Sequence of protein 2:
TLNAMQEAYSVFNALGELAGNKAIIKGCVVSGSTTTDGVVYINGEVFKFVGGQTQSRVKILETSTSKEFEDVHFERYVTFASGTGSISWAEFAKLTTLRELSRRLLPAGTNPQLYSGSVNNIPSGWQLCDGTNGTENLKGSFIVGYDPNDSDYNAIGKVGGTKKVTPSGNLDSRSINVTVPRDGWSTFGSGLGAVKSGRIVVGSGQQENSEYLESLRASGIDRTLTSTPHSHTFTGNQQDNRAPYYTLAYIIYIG

Contacts between the two chains:
Residue P266 in protein 2 contacts residue F164 in protein 1 (closest heavy-atom distance 3.0 Å).
Residue S241 in protein 2 contacts residue I222 in protein 1 (closest heavy-atom distance 2.8 Å).
Residue S124 in protein 2 interacts with residue T118 in protein 1 (closest heavy-atom distance 3.0 Å).
Residue R264 in protein 2 interacts with residue Y175 in protein 1 (closest heavy-atom distance 2.8 Å).
Residue L136 in protein 2 contacts residue N133 in protein 1 (closest heavy-atom distance 2.9 Å).
Residue R264 in protein 2 interacts with residue T184 in protein 1 (closest heavy-atom distance 2.9 Å).
Residue G227 in protein 2 is in contact with residue V217 in protein 1 (closest heavy-atom distance 3.0 Å).
Residue T255 in protein 2 contacts residue R196 in protein 1 (closest heavy-atom distance 2.7 Å).
Residue L120 in protein 2 interacts with residue L35 in protein 1 (closest heavy-atom distance 2.9 Å).
Residue G162 in protein 2 is in contact with residue G167 in protein 1 (closest heavy-atom distance 2.8 Å).
Residue S237 in protein 2 interacts with residue S226 in protein 1 (closest heavy-atom distance 3.0 Å).
Residue R239 in protein 2 contacts residue V224 in protein 1 (closest heavy-atom distance 2.9 Å).
Residue Y268 in protein 2 is in contact with residue F164 in protein 1 (closest heavy-atom distance 3.0 Å).
Residue S163 in protein 2 is in contact with residue G167 in protein 1 (closest heavy-atom distance 2.9 Å).
Residue T257 in protein 2 interacts with residue N192 in protein 1 (closest heavy-atom distance 2.8 Å).
Residue V223 in protein 2 is in contact with residue V223 in protein 1 (closest heavy-atom distance 3.0 Å).
Residue Y268 in protein 2 interacts with residue E158 in protein 1 (closest heavy-atom distance 2.6 Å).
Residue R245 in protein 2 contacts residue D205 in protein 1 (closest heavy-atom distance 2.7 Å).
Residue Y267 in protein 2 interacts with residue G182 in protein 1 (closest heavy-atom distance 2.9 Å).
Residue R121 in protein 2 contacts residue E113 in protein 1 (closest heavy-atom distance 2.6 Å).
Residue R204 in protein 2 is in contact with residue I222 in protein 1 (closest heavy-atom distance 2.9 Å).
Residue K185 in protein 2 is in contact with residue D174 in protein 1 (closest heavy-atom distance 2.9 Å).
Residue T269 in protein 2 is in contact with residue K180 in protein 1 (closest heavy-atom distance 2.9 Å).
Residue S253 in protein 2 is in contact with residue R196 in protein 1 (closest heavy-atom distance 3.1 Å).
Residue R264 in protein 2 interacts with residue N263 in protein 1 (closest heavy-atom distance 3.0 Å).
Residue T255 in protein 2 contacts residue D194 in protein 1 (closest heavy-atom distance 2.7 Å).
Residue Q135 in protein 2 interacts with residue Q135 in protein 1 (closest heavy-atom distance 2.8 Å).
Residue N259 in protein 2 is in contact with residue S190 in protein 1 (closest heavy-atom distance 2.9 Å).
Residue R264 in protein 2 is in contact with residue D174 in protein 1 (closest heavy-atom distance 2.9 Å).
Residue E236 in protein 2 is in contact with residue E230 in protein 1 (closest heavy-atom distance 2.9 Å).
Residue H252 in protein 2 contacts residue H252 in protein 1 (closest heavy-atom distance 3.1 Å).
Residue S146 in protein 2 interacts with residue R125 in protein 1 (closest heavy-atom distance 2.6 Å).
Residue G225 in protein 2 interacts with residue R221 in protein 1 (closest heavy-atom distance 3.0 Å).
Residue Q135 in protein 2 interacts with residue N133 in protein 1 (closest heavy-atom distance 2.9 Å).
Residue S237 in protein 2 contacts residue E230 in protein 1 (closest heavy-atom distance 2.7 Å).
Residue G225 in protein 2 is in contact with residue G220 in protein 1 (closest heavy-atom distance 3.0 Å).
Residue S138 in protein 2 contacts residue T132 in protein 1 (closest heavy-atom distance 2.9 Å).
Residue E236 in protein 2 is in contact with residue S226 in protein 1 (closest heavy-atom distance 2.6 Å).
Residue T250 in protein 2 interacts with residue N199 in protein 1 (closest heavy-atom distance 2.9 Å).
Residue G277 in protein 2 interacts with residue R125 in protein 1 (closest heavy-atom distance 2.7 Å).
Residue L270 in protein 2 interacts with residue Y168 in protein 1 (closest heavy-atom distance 2.9 Å).
Residue D205 in protein 2 interacts with residue K218 in protein 1 (closest heavy-atom distance 3.0 Å).
Residue E236 in protein 2 is in contact with residue Q228 in protein 1 (closest heavy-atom distance 2.8 Å).
Residue D205 in protein 2 contacts residue R221 in protein 1 (closest heavy-atom distance 2.6 Å).
Residue T269 in protein 2 contacts residue G179 in protein 1 (closest heavy-atom distance 2.9 Å).
Residue R121 in protein 2 interacts with residue A36 in protein 1 (closest heavy-atom distance 2.9 Å).
Residue R121 in protein 2 interacts with residue K39 in protein 1 (closest heavy-atom distance 2.9 Å).
Residue A240 in protein 2 is in contact with residue F210 in protein 1 (closest heavy-atom distance 3.0 Å).
Residue K185 in protein 2 interacts with residue D172 in protein 1 (closest heavy-atom distance 3.0 Å).
Residue D262 in protein 2 contacts residue N263 in protein 1 (closest heavy-atom distance 3.0 Å).
Residue G242 in protein 2 is in contact with residue W207 in protein 1 (closest heavy-atom distance 2.8 Å).
Residue R121 in protein 2 is in contact with residue N38 in protein 1 (closest heavy-atom distance 3.0 Å).
Residue Y275 in protein 2 contacts residue E122 in protein 1 (closest heavy-atom distance 2.8 Å).
Residue I243 in protein 2 interacts with residue W207 in protein 1 (closest heavy-atom distance 3.0 Å).
Residue Y275 in protein 2 contacts residue R125 in protein 1 (closest heavy-atom distance 3.0 Å).
Residue L128 in protein 2 contacts residue R126 in protein 1 (closest heavy-atom distance 2.6 Å).
Residue W207 in protein 2 is in contact with residue G220 in protein 1 (closest heavy-atom distance 3.0 Å).
Residue H254 in protein 2 is in contact with residue D194 in protein 1 (closest heavy-atom distance 2.9 Å).
Residue L235 in protein 2 is in contact with residue L214 in protein 1 (closest heavy-atom distance 2.8 Å).
Residue K43 in protein 2 is in contact with residue E34 in protein 1 (closest heavy-atom distance 3.0 Å).

Sequence of protein 1:
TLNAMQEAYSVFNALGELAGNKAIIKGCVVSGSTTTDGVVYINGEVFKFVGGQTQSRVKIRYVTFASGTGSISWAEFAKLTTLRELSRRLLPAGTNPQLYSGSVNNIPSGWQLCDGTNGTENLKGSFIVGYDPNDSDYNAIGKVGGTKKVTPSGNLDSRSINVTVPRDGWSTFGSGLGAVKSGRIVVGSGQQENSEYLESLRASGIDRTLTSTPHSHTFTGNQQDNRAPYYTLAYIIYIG

These two protein chains interact to form a complex.